Contacts between the two chains:
Residue I51 in chain A is in contact with residue W8 in chain B (closest heavy-atom distance 4.8 Å).
Residue L105 in chain A is in contact with residue T5 in chain B (closest heavy-atom distance 4.0 Å).
Residue A103 in chain A contacts residue L10 in chain B (closest heavy-atom distance 3.7 Å).
Residue S31 in chain A contacts residue G12 in chain B (closest heavy-atom distance 4.6 Å).
Residue R99 in chain A is in contact with residue L10 in chain B (closest heavy-atom distance 4.2 Å).
Residue K57 in chain A is in contact with residue W8 in chain B (closest heavy-atom distance 3.7 Å).
Residue T50 in chain A interacts with residue M9 in chain B (closest heavy-atom distance 4.9 Å).
Residue T58 in chain A contacts residue W8 in chain B (closest heavy-atom distance 3.7 Å).
Residue T50 in chain A contacts residue W8 in chain B (closest heavy-atom distance 4.5 Å).
Residue A103 in chain A is in contact with residue V11 in chain B (closest heavy-atom distance 3.3 Å).
Residue F33 in chain A is in contact with residue V11 in chain B (closest heavy-atom distance 4.8 Å).
Residue N52 in chain A contacts residue W8 in chain B (closest heavy-atom distance 4.4 Å).
Residue R99 in chain A interacts with residue V11 in chain B (closest heavy-atom distance 3.4 Å).
Residue L105 in chain A is in contact with residue M9 in chain B (closest heavy-atom distance 3.2 Å).
Residue F33 in chain A interacts with residue G12 in chain B (closest heavy-atom distance 5.0 Å).
Residue A103 in chain A contacts residue M9 in chain B (closest heavy-atom distance 4.8 Å).
Residue Y59 in chain A interacts with residue W8 in chain B (closest heavy-atom distance 3.9 Å).
Residue F33 in chain A contacts residue M9 in chain B (closest heavy-atom distance 3.1 Å).
Residue R99 in chain A interacts with residue M9 in chain B (closest heavy-atom distance 2.2 Å).
Residue F33 in chain A is in contact with residue W8 in chain B (closest heavy-atom distance 4.1 Å).
Residue Y59 in chain A is in contact with residue M9 in chain B (closest heavy-atom distance 4.9 Å).
Residue S101 in chain A contacts residue G12 in chain B (closest heavy-atom distance 4.4 Å).
Residue R99 in chain A is in contact with residue G12 in chain B (closest heavy-atom distance 4.1 Å).
Residue L105 in chain A interacts with residue L10 in chain B (closest heavy-atom distance 3.7 Å).
Residue S101 in chain A interacts with residue V11 in chain B (closest heavy-atom distance 5.0 Å).

Sequence of chain A:
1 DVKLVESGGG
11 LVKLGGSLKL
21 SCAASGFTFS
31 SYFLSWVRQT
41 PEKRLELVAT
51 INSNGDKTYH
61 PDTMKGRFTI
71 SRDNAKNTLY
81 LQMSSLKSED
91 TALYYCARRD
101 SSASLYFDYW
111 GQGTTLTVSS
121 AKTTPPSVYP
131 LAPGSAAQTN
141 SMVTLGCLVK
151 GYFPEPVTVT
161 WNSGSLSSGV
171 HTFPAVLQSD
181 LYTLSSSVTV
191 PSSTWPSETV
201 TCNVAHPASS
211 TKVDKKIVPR

Sequence of chain B:
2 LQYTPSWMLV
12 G

These two protein chains interact to form a complex.